Sequence of protein 1:
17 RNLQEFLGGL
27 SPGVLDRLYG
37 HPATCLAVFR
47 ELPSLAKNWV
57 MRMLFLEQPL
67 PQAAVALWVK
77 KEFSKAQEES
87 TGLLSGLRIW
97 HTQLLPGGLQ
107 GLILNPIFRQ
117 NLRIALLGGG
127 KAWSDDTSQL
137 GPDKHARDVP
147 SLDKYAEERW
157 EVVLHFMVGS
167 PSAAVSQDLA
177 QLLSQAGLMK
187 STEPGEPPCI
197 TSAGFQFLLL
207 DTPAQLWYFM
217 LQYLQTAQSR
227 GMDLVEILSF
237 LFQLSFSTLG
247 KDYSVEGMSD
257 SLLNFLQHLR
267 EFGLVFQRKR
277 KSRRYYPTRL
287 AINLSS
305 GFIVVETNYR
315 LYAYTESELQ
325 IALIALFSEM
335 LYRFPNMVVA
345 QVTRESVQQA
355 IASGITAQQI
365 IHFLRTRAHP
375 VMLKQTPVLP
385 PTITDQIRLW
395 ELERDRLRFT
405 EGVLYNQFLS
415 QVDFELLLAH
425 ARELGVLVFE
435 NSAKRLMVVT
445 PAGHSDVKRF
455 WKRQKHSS

Residue-level contacts at the interface:
Residue L62 in protein 1 is in contact with residue S428 in protein 2 (closest heavy-atom distance 4.4 Å).
Residue L62 in protein 1 is in contact with residue I431 in protein 2 (closest heavy-atom distance 3.6 Å).
Residue L66 in protein 1 is in contact with residue I431 in protein 2 (closest heavy-atom distance 4.3 Å).
Residue F61 in protein 1 is in contact with residue S423 in protein 2 (closest heavy-atom distance 4.3 Å).
Residue R119 in protein 1 interacts with residue L418 in protein 2 (closest heavy-atom distance 4.3 Å).
Residue F61 in protein 1 interacts with residue A427 in protein 2 (closest heavy-atom distance 3.5 Å).
Residue L123 in protein 1 interacts with residue L418 in protein 2 (closest heavy-atom distance 3.2 Å).
Residue W74 in protein 1 interacts with residue S435 in protein 2 (closest heavy-atom distance 4.9 Å).
Residue L62 in protein 1 interacts with residue A427 in protein 2 (closest heavy-atom distance 3.8 Å).
Residue L73 in protein 1 contacts residue P436 in protein 2 (closest heavy-atom distance 4.6 Å).
Residue F61 in protein 1 interacts with residue S424 in protein 2 (closest heavy-atom distance 4.0 Å).
Residue W74 in protein 1 is in contact with residue I431 in protein 2 (closest heavy-atom distance 4.7 Å).
Residue E63 in protein 1 interacts with residue S424 in protein 2 (closest heavy-atom distance 3.6 Å).
Residue G124 in protein 1 interacts with residue L418 in protein 2 (closest heavy-atom distance 3.3 Å).
Residue G125 in protein 1 is in contact with residue L418 in protein 2 (closest heavy-atom distance 4.6 Å).
Residue R58 in protein 1 interacts with residue I431 in protein 2 (closest heavy-atom distance 4.5 Å).
Residue F61 in protein 1 is in contact with residue L422 in protein 2 (closest heavy-atom distance 3.7 Å).

Sequence of protein 2:
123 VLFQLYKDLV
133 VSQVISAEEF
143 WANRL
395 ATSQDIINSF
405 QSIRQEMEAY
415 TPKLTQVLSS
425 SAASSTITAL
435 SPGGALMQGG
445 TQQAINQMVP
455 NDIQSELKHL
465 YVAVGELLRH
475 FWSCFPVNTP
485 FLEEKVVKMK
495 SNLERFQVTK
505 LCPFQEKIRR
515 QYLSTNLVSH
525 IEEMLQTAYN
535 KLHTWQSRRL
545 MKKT

The following describes two proteins that form a bound complex.